Sequence of protein 1:
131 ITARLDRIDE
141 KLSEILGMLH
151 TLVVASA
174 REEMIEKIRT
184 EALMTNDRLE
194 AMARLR

Sequence of protein 2:
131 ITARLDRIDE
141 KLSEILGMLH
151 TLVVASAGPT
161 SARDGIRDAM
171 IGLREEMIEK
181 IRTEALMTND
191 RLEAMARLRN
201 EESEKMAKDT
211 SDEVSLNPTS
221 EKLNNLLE

Contacts between the two chains:
Residue R137 in protein 2 is in contact with residue L135 in protein 1 (closest heavy-atom distance 3.6 Å).
Residue L152 in protein 2 interacts with residue V153 in protein 1 (closest heavy-atom distance 3.9 Å).
Residue R137 in protein 2 contacts residue T132 in protein 1 (closest heavy-atom distance 4.6 Å).
Residue K141 in protein 2 contacts residue D139 in protein 1 (closest heavy-atom distance 2.8 Å).
Residue K141 in protein 2 interacts with residue S143 in protein 1 (closest heavy-atom distance 5.0 Å).
Residue I145 in protein 2 is in contact with residue I145 in protein 1 (closest heavy-atom distance 3.6 Å).
Residue M148 in protein 2 interacts with residue V153 in protein 1 (closest heavy-atom distance 4.9 Å).
Residue L173 in protein 2 is in contact with residue V153 in protein 1 (closest heavy-atom distance 3.9 Å).
Residue M148 in protein 2 is in contact with residue L149 in protein 1 (closest heavy-atom distance 4.4 Å).
Residue E176 in protein 2 is in contact with residue S156 in protein 1 (closest heavy-atom distance 4.2 Å).
Residue L152 in protein 2 interacts with residue L149 in protein 1 (closest heavy-atom distance 4.5 Å).
Residue I138 in protein 2 is in contact with residue D139 in protein 1 (closest heavy-atom distance 4.6 Å).
Residue K141 in protein 2 interacts with residue L146 in protein 1 (closest heavy-atom distance 4.0 Å).
Residue I138 in protein 2 contacts residue L135 in protein 1 (closest heavy-atom distance 3.6 Å).
Residue R137 in protein 2 contacts residue D136 in protein 1 (closest heavy-atom distance 3.5 Å).
Residue R134 in protein 2 contacts residue T132 in protein 1 (closest heavy-atom distance 4.0 Å).
Residue I131 in protein 2 contacts residue L135 in protein 1 (closest heavy-atom distance 4.2 Å).
Residue I145 in protein 2 contacts residue L146 in protein 1 (closest heavy-atom distance 3.6 Å).
Residue I171 in protein 2 interacts with residue V153 in protein 1 (closest heavy-atom distance 4.1 Å).
Residue L135 in protein 2 is in contact with residue L135 in protein 1 (closest heavy-atom distance 4.2 Å).
Residue I145 in protein 2 contacts residue L142 in protein 1 (closest heavy-atom distance 3.5 Å).
Residue I138 in protein 2 contacts residue L142 in protein 1 (closest heavy-atom distance 3.8 Å).
Residue I171 in protein 2 is in contact with residue L152 in protein 1 (closest heavy-atom distance 3.7 Å).
Residue G172 in protein 2 contacts residue V153 in protein 1 (closest heavy-atom distance 4.7 Å).
Residue K141 in protein 2 is in contact with residue L142 in protein 1 (closest heavy-atom distance 4.4 Å).
Residue L149 in protein 2 is in contact with residue L149 in protein 1 (closest heavy-atom distance 3.9 Å).
Residue I171 in protein 2 is in contact with residue S156 in protein 1 (closest heavy-atom distance 3.2 Å).
Residue E144 in protein 2 interacts with residue L146 in protein 1 (closest heavy-atom distance 3.9 Å).
Residue R134 in protein 2 interacts with residue L135 in protein 1 (closest heavy-atom distance 4.0 Å).
Residue I138 in protein 2 interacts with residue I138 in protein 1 (closest heavy-atom distance 3.7 Å).
Residue M170 in protein 2 contacts residue S156 in protein 1 (closest heavy-atom distance 3.6 Å).
Residue I131 in protein 2 is in contact with residue I131 in protein 1 (closest heavy-atom distance 3.8 Å).
Residue I145 in protein 2 is in contact with residue L149 in protein 1 (closest heavy-atom distance 4.0 Å).
Residue L142 in protein 2 contacts residue L142 in protein 1 (closest heavy-atom distance 3.8 Å).
Residue L152 in protein 2 interacts with residue L152 in protein 1 (closest heavy-atom distance 4.8 Å).
Residue R137 in protein 2 is in contact with residue D139 in protein 1 (closest heavy-atom distance 4.0 Å).
Residue M148 in protein 2 interacts with residue H150 in protein 1 (closest heavy-atom distance 3.2 Å).

The following describes two proteins that form a bound complex.